Sequence of chain A:
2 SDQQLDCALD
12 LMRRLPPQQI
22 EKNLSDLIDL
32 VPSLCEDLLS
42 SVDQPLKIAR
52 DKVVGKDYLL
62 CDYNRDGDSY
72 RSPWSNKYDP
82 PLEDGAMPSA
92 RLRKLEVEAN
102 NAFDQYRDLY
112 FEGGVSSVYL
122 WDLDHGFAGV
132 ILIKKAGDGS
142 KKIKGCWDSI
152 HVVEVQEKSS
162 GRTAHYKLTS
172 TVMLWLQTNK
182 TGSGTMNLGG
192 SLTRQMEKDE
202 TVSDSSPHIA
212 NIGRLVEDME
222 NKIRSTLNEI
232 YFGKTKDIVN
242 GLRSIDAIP

This data describes a binding interaction between two proteins.

Residue-level contacts at the interface:
Residue D67 in chain A is in contact with residue Q33 in chain B (closest heavy-atom distance 2.7 Å).
Residue R66 in chain A is in contact with residue V40 in chain B (closest heavy-atom distance 3.6 Å).
Residue Y64 in chain A is in contact with residue P27 in chain B (closest heavy-atom distance 3.7 Å).
Residue N188 in chain A interacts with residue V59 in chain B (closest heavy-atom distance 3.4 Å).
Residue N65 in chain A interacts with residue R29 in chain B (closest heavy-atom distance 3.8 Å).
Residue D85 in chain A is in contact with residue K32 in chain B (closest heavy-atom distance 3.3 Å).
Residue R66 in chain A is in contact with residue K31 in chain B (closest heavy-atom distance 3.2 Å).
Residue S26 in chain A interacts with residue A38 in chain B (closest heavy-atom distance 3.5 Å).
Residue Q196 in chain A contacts residue F22 in chain B (closest heavy-atom distance 3.3 Å).
Residue W122 in chain A interacts with residue R29 in chain B (closest heavy-atom distance 3.5 Å).
Residue D11 in chain A is in contact with residue H21 in chain B (closest heavy-atom distance 3.6 Å).
Residue Q178 in chain A is in contact with residue V59 in chain B (closest heavy-atom distance 3.3 Å).
Residue Q178 in chain A contacts residue E61 in chain B (closest heavy-atom distance 3.3 Å).
Residue D44 in chain A interacts with residue R26 in chain B (closest heavy-atom distance 2.6 Å).
Residue Y64 in chain A is in contact with residue R26 in chain B (closest heavy-atom distance 3.2 Å).
Residue D69 in chain A is in contact with residue P35 in chain B (closest heavy-atom distance 3.6 Å).
Residue A87 in chain A interacts with residue K32 in chain B (closest heavy-atom distance 3.4 Å).
Residue L10 in chain A contacts residue K24 in chain B (closest heavy-atom distance 3.3 Å).
Residue D11 in chain A is in contact with residue L19 in chain B (closest heavy-atom distance 3.4 Å).
Residue D69 in chain A contacts residue Q37 in chain B (closest heavy-atom distance 3.7 Å).
Residue E37 in chain A contacts residue K28 in chain B (closest heavy-atom distance 3.1 Å).
Residue N188 in chain A interacts with residue D60 in chain B (closest heavy-atom distance 2.9 Å).
Residue D7 in chain A is in contact with residue K18 in chain B (closest heavy-atom distance 3.7 Å).
Residue R15 in chain A interacts with residue E15 in chain B (closest heavy-atom distance 2.8 Å).
Residue R66 in chain A is in contact with residue P35 in chain B (closest heavy-atom distance 3.1 Å).
Residue W176 in chain A is in contact with residue V59 in chain B (closest heavy-atom distance 3.3 Å).
Residue L10 in chain A interacts with residue H21 in chain B (closest heavy-atom distance 3.5 Å).
Residue G68 in chain A interacts with residue Q33 in chain B (closest heavy-atom distance 2.6 Å).
Residue T186 in chain A interacts with residue G62 in chain B (closest heavy-atom distance 3.8 Å).
Residue D63 in chain A is in contact with residue R29 in chain B (closest heavy-atom distance 3.4 Å).
Residue S42 in chain A is in contact with residue T23 in chain B (closest heavy-atom distance 2.6 Å).
Residue N188 in chain A contacts residue E61 in chain B (closest heavy-atom distance 3.0 Å).
Residue Y64 in chain A contacts residue R29 in chain B (closest heavy-atom distance 2.8 Å).
Residue D3 in chain A contacts residue K24 in chain B (closest heavy-atom distance 3.2 Å).
Residue D7 in chain A is in contact with residue H21 in chain B (closest heavy-atom distance 3.5 Å).
Residue Q20 in chain A is in contact with residue V63 in chain B (closest heavy-atom distance 3.5 Å).
Residue R15 in chain A contacts residue L19 in chain B (closest heavy-atom distance 3.6 Å).
Residue W122 in chain A is in contact with residue K28 in chain B (closest heavy-atom distance 3.2 Å).
Residue D63 in chain A contacts residue K31 in chain B (closest heavy-atom distance 2.9 Å).
Residue R14 in chain A contacts residue E20 in chain B (closest heavy-atom distance 2.8 Å).
Residue D69 in chain A contacts residue V40 in chain B (closest heavy-atom distance 3.4 Å).
Residue P17 in chain A interacts with residue F67 in chain B (closest heavy-atom distance 3.6 Å).
Residue L6 in chain A is in contact with residue K24 in chain B (closest heavy-atom distance 3.5 Å).
Residue Q19 in chain A is in contact with residue D60 in chain B (closest heavy-atom distance 3.7 Å).
Residue R66 in chain A contacts residue Q37 in chain B (closest heavy-atom distance 2.5 Å).
Residue L40 in chain A is in contact with residue P35 in chain B (closest heavy-atom distance 3.7 Å).
Residue D7 in chain A contacts residue K24 in chain B (closest heavy-atom distance 2.9 Å).
Residue G68 in chain A contacts residue P35 in chain B (closest heavy-atom distance 3.8 Å).
Residue D67 in chain A is in contact with residue K32 in chain B (closest heavy-atom distance 3.1 Å).
Residue A87 in chain A interacts with residue R29 in chain B (closest heavy-atom distance 3.6 Å).
Residue K145 in chain A contacts residue E61 in chain B (closest heavy-atom distance 3.4 Å).
Residue S41 in chain A interacts with residue R26 in chain B (closest heavy-atom distance 2.8 Å).
Residue R66 in chain A is in contact with residue R29 in chain B (closest heavy-atom distance 2.4 Å).
Residue Q178 in chain A contacts residue R58 in chain B (closest heavy-atom distance 3.4 Å).
Residue E155 in chain A is in contact with residue P27 in chain B (closest heavy-atom distance 3.4 Å).
Residue R66 in chain A interacts with residue A38 in chain B (closest heavy-atom distance 3.5 Å).
Residue N188 in chain A is in contact with residue V63 in chain B (closest heavy-atom distance 3.3 Å).
Residue D67 in chain A contacts residue K31 in chain B (closest heavy-atom distance 3.2 Å).
Residue Q19 in chain A interacts with residue V59 in chain B (closest heavy-atom distance 3.2 Å).
Residue D69 in chain A contacts residue T36 in chain B (closest heavy-atom distance 2.8 Å).

Sequence of chain B:
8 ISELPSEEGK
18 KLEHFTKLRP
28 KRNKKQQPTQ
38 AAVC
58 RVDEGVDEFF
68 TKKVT